Residue-level contacts at the interface:
Residue T399 in chain B interacts with residue I110 in chain A (closest heavy-atom distance 3.8 Å).
Residue M411 in chain B is in contact with residue T492 in chain A (closest heavy-atom distance 4.3 Å).
Residue Q404 in chain B interacts with residue S245 in chain A (closest heavy-atom distance 3.0 Å).
Residue F403 in chain B interacts with residue S245 in chain A (closest heavy-atom distance 3.2 Å).
Residue R454 in chain B interacts with residue P561 in chain A (closest heavy-atom distance 3.5 Å).
Residue G427 in chain B is in contact with residue P578 in chain A (closest heavy-atom distance 3.6 Å).
Residue L401 in chain B contacts residue F246 in chain A (closest heavy-atom distance 3.9 Å).
Residue Q413 in chain B contacts residue G490 in chain A (closest heavy-atom distance 4.3 Å).
Residue M411 in chain B contacts residue D256 in chain A (closest heavy-atom distance 3.2 Å).
Residue T451 in chain B contacts residue E558 in chain A (closest heavy-atom distance 3.3 Å).
Residue R485 in chain B is in contact with residue N108 in chain A (closest heavy-atom distance 2.8 Å).
Residue Q413 in chain B interacts with residue Q301 in chain A (closest heavy-atom distance 3.4 Å).
Residue R454 in chain B is in contact with residue I560 in chain A (closest heavy-atom distance 3.6 Å).
Residue M411 in chain B interacts with residue T243 in chain A (closest heavy-atom distance 4.5 Å).
Residue F403 in chain B is in contact with residue N111 in chain A (closest heavy-atom distance 3.2 Å).
Residue L400 in chain B contacts residue F246 in chain A (closest heavy-atom distance 3.4 Å).
Residue E410 in chain B is in contact with residue Q301 in chain A (closest heavy-atom distance 3.1 Å).
Residue Q404 in chain B contacts residue I248 in chain A (closest heavy-atom distance 4.4 Å).
Residue A447 in chain B contacts residue E558 in chain A (closest heavy-atom distance 3.8 Å).
Residue L400 in chain B contacts residue C244 in chain A (closest heavy-atom distance 4.0 Å).
Residue R489 in chain B is in contact with residue N108 in chain A (closest heavy-atom distance 3.7 Å).
Residue Q413 in chain B interacts with residue T492 in chain A (closest heavy-atom distance 3.7 Å).
Residue E410 in chain B contacts residue I560 in chain A (closest heavy-atom distance 4.4 Å).
Residue Q404 in chain B contacts residue R249 in chain A (closest heavy-atom distance 4.2 Å).
Residue Q404 in chain B contacts residue G250 in chain A (closest heavy-atom distance 3.2 Å).
Residue E486 in chain B contacts residue L573 in chain A (closest heavy-atom distance 3.7 Å).
Residue A447 in chain B interacts with residue Q485 in chain A (closest heavy-atom distance 4.0 Å).
Residue R489 in chain B interacts with residue L573 in chain A (closest heavy-atom distance 3.7 Å).
Residue R396 in chain B is in contact with residue I110 in chain A (closest heavy-atom distance 3.7 Å).
Residue R396 in chain B contacts residue I213 in chain A (closest heavy-atom distance 3.4 Å).
Residue D483 in chain B contacts residue V576 in chain A (closest heavy-atom distance 4.3 Å).
Residue P415 in chain B contacts residue G490 in chain A (closest heavy-atom distance 4.3 Å).
Residue Q413 in chain B is in contact with residue R254 in chain A (closest heavy-atom distance 3.1 Å).
Residue L400 in chain B interacts with residue S245 in chain A (closest heavy-atom distance 3.4 Å).
Residue L400 in chain B is in contact with residue V214 in chain A (closest heavy-atom distance 4.2 Å).
Residue R450 in chain B interacts with residue E558 in chain A (closest heavy-atom distance 4.1 Å).
Residue E410 in chain B is in contact with residue T492 in chain A (closest heavy-atom distance 2.4 Å).
Residue T446 in chain B interacts with residue G490 in chain A (closest heavy-atom distance 4.3 Å).
Residue F403 in chain B contacts residue C244 in chain A (closest heavy-atom distance 3.6 Å).
Residue R450 in chain B contacts residue T492 in chain A (closest heavy-atom distance 4.0 Å).
Residue L400 in chain B contacts residue N111 in chain A (closest heavy-atom distance 3.7 Å).
Residue M488 in chain B interacts with residue N108 in chain A (closest heavy-atom distance 3.4 Å).
Residue R485 in chain B contacts residue K571 in chain A (closest heavy-atom distance 4.3 Å).
Residue R396 in chain B interacts with residue Y113 in chain A (closest heavy-atom distance 3.6 Å).
Residue S425 in chain B contacts residue V576 in chain A (closest heavy-atom distance 3.4 Å).
Residue T392 in chain B contacts residue I110 in chain A (closest heavy-atom distance 3.7 Å).
Residue R396 in chain B interacts with residue R103 in chain A (closest heavy-atom distance 4.5 Å).
Residue S425 in chain B is in contact with residue K571 in chain A (closest heavy-atom distance 3.9 Å).
Residue Q404 in chain B is in contact with residue G247 in chain A (closest heavy-atom distance 2.8 Å).
Residue E410 in chain B interacts with residue V258 in chain A (closest heavy-atom distance 4.5 Å).
Residue T399 in chain B is in contact with residue N108 in chain A (closest heavy-atom distance 4.2 Å).
Residue K397 in chain B interacts with residue F246 in chain A (closest heavy-atom distance 4.2 Å).
Residue Q404 in chain B contacts residue F246 in chain A (closest heavy-atom distance 3.1 Å).
Residue R485 in chain B interacts with residue L573 in chain A (closest heavy-atom distance 3.6 Å).
Residue M411 in chain B contacts residue R254 in chain A (closest heavy-atom distance 4.2 Å).
Residue V395 in chain B contacts residue V107 in chain A (closest heavy-atom distance 4.0 Å).
Residue I412 in chain B contacts residue T492 in chain A (closest heavy-atom distance 3.3 Å).
Residue M411 in chain B contacts residue Q301 in chain A (closest heavy-atom distance 3.6 Å).
Residue E410 in chain B interacts with residue D256 in chain A (closest heavy-atom distance 3.9 Å).
Residue R454 in chain B contacts residue D559 in chain A (closest heavy-atom distance 3.1 Å).

Sequence of chain B:
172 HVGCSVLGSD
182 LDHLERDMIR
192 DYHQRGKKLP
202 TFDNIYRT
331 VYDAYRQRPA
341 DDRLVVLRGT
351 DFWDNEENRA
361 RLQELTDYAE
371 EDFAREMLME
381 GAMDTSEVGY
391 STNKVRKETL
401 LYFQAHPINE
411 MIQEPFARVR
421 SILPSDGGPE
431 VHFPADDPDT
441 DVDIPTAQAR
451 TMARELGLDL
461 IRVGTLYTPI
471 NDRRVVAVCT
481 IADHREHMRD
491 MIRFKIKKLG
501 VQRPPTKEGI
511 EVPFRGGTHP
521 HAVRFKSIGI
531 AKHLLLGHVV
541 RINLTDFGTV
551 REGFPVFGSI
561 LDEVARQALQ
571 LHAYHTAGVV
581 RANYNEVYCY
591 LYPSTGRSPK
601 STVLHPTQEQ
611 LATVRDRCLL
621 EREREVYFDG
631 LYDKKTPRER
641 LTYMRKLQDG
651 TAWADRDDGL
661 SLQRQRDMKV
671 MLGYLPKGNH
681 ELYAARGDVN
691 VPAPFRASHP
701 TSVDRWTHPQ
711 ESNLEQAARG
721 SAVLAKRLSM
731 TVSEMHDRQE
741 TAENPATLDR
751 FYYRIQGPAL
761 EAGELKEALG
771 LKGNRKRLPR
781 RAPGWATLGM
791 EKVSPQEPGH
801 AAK

Sequence of chain A:
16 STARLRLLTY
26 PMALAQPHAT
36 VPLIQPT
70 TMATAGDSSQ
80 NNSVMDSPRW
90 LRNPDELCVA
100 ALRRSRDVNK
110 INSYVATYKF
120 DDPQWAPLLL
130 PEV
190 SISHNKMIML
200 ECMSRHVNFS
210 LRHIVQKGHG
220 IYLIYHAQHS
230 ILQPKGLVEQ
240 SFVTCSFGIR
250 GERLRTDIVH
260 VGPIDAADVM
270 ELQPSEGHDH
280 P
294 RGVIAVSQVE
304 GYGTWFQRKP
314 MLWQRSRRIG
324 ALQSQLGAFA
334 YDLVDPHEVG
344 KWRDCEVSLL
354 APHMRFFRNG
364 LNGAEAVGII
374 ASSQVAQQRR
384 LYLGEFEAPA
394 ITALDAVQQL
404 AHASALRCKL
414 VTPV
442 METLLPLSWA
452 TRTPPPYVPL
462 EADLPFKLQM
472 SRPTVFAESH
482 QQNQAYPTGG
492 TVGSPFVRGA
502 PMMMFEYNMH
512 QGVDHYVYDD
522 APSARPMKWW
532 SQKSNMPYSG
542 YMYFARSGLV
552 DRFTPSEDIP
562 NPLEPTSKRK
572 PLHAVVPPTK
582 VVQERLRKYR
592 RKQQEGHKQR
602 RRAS

The following describes two proteins that form a bound complex.